Interface contacts:
Residue S181 in chain B interacts with residue P1 in chain A (closest heavy-atom distance 3.2 Å).
Residue A180 in chain B interacts with residue I3 in chain A (closest heavy-atom distance 4.8 Å).
Residue Y201 in chain B interacts with residue P1 in chain A (closest heavy-atom distance 3.5 Å).
Residue T78 in chain B contacts residue P1 in chain A (closest heavy-atom distance 4.7 Å).
Residue G179 in chain B is in contact with residue S5 in chain A (closest heavy-atom distance 3.6 Å).
Residue F182 in chain B is in contact with residue P1 in chain A (closest heavy-atom distance 3.8 Å).
Residue S31 in chain B interacts with residue I3 in chain A (closest heavy-atom distance 4.3 Å).
Residue E178 in chain B is in contact with residue T4 in chain A (closest heavy-atom distance 4.7 Å).
Residue A180 in chain B contacts residue F2 in chain A (closest heavy-atom distance 3.3 Å).
Residue L69 in chain B interacts with residue S5 in chain A (closest heavy-atom distance 2.8 Å).
Residue Q29 in chain B interacts with residue P1 in chain A (closest heavy-atom distance 2.9 Å).
Residue P71 in chain B is in contact with residue W8 in chain A (closest heavy-atom distance 3.5 Å).
Residue S30 in chain B is in contact with residue I3 in chain A (closest heavy-atom distance 4.2 Å).
Residue Q210 in chain B is in contact with residue I3 in chain A (closest heavy-atom distance 2.9 Å).
Residue Y33 in chain B contacts residue R6 in chain A (closest heavy-atom distance 4.3 Å).
Residue Y201 in chain B is in contact with residue F2 in chain A (closest heavy-atom distance 3.5 Å).
Residue Y36 in chain B is in contact with residue I3 in chain A (closest heavy-atom distance 3.7 Å).
Residue S181 in chain B interacts with residue T4 in chain A (closest heavy-atom distance 4.2 Å).
Residue E207 in chain B contacts residue F2 in chain A (closest heavy-atom distance 3.5 Å).
Residue E183 in chain B interacts with residue F2 in chain A (closest heavy-atom distance 4.3 Å).
Residue V76 in chain B is in contact with residue P1 in chain A (closest heavy-atom distance 4.5 Å).
Residue A180 in chain B interacts with residue T4 in chain A (closest heavy-atom distance 3.5 Å).
Residue I66 in chain B is in contact with residue I3 in chain A (closest heavy-atom distance 3.6 Å).
Residue Y36 in chain B interacts with residue W8 in chain A (closest heavy-atom distance 3.2 Å).
Residue Q210 in chain B is in contact with residue P1 in chain A (closest heavy-atom distance 4.2 Å).
Residue Q210 in chain B contacts residue F2 in chain A (closest heavy-atom distance 3.3 Å).
Residue S181 in chain B interacts with residue F2 in chain A (closest heavy-atom distance 2.9 Å).
Residue N68 in chain B contacts residue W8 in chain A (closest heavy-atom distance 3.2 Å).
Residue Y33 in chain B contacts residue S5 in chain A (closest heavy-atom distance 3.7 Å).
Residue C206 in chain B contacts residue F2 in chain A (closest heavy-atom distance 3.8 Å).
Residue Q29 in chain B contacts residue I3 in chain A (closest heavy-atom distance 3.7 Å).
Residue T70 in chain B is in contact with residue S5 in chain A (closest heavy-atom distance 3.5 Å).
Residue G179 in chain B contacts residue I3 in chain A (closest heavy-atom distance 3.6 Å).
Residue Y36 in chain B is in contact with residue S5 in chain A (closest heavy-atom distance 3.3 Å).
Residue L69 in chain B contacts residue I3 in chain A (closest heavy-atom distance 3.8 Å).
Residue G179 in chain B is in contact with residue T4 in chain A (closest heavy-atom distance 2.9 Å).
Residue I66 in chain B is in contact with residue P1 in chain A (closest heavy-atom distance 4.7 Å).
Residue Q29 in chain B is in contact with residue F2 in chain A (closest heavy-atom distance 4.4 Å).
Residue Y186 in chain B interacts with residue P1 in chain A (closest heavy-atom distance 2.8 Å).
Residue T70 in chain B contacts residue W8 in chain A (closest heavy-atom distance 3.5 Å).
Residue F64 in chain B interacts with residue P1 in chain A (closest heavy-atom distance 3.8 Å).
Residue L177 in chain B is in contact with residue T4 in chain A (closest heavy-atom distance 4.6 Å).
Residue F182 in chain B contacts residue F2 in chain A (closest heavy-atom distance 5.0 Å).
Residue E157 in chain B contacts residue P1 in chain A (closest heavy-atom distance 2.8 Å).
Residue G179 in chain B is in contact with residue F2 in chain A (closest heavy-atom distance 3.9 Å).
Residue A180 in chain B contacts residue P1 in chain A (closest heavy-atom distance 3.9 Å).
Residue L69 in chain B interacts with residue W8 in chain A (closest heavy-atom distance 3.3 Å).
Residue Y36 in chain B interacts with residue R6 in chain A (closest heavy-atom distance 4.5 Å).
Residue Y33 in chain B contacts residue P7 in chain A (closest heavy-atom distance 3.6 Å).

These two protein chains interact to form a complex.

Sequence of chain B:
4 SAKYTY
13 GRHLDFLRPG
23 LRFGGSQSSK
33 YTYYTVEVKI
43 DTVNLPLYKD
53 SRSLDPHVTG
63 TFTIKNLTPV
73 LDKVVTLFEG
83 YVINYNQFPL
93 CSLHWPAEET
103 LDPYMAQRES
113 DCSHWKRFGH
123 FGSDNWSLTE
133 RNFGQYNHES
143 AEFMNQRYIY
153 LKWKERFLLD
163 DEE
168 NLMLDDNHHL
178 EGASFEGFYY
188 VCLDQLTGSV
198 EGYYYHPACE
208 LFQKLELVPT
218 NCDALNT

Sequence of chain A:
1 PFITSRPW